Residue-level contacts at the interface:
Residue L14 in the first protein interacts with residue M165 in the second protein (closest heavy-atom distance 4.0 Å).
Residue D10 in the first protein is in contact with residue M165 in the second protein (closest heavy-atom distance 3.4 Å).
Residue Q18 in the first protein contacts residue M165 in the second protein (closest heavy-atom distance 4.4 Å).
Residue D10 in the first protein contacts residue R166 in the second protein (closest heavy-atom distance 3.5 Å).
Residue G11 in the first protein is in contact with residue R166 in the second protein (closest heavy-atom distance 4.8 Å).
Residue M15 in the first protein interacts with residue M179 in the second protein (closest heavy-atom distance 4.1 Å).
Residue F13 in the first protein is in contact with residue T164 in the second protein (closest heavy-atom distance 3.9 Å).
Residue D10 in the first protein is in contact with residue V167 in the second protein (closest heavy-atom distance 3.4 Å).
Residue F13 in the first protein contacts residue P162 in the second protein (closest heavy-atom distance 3.5 Å).
Residue F13 in the first protein contacts residue M165 in the second protein (closest heavy-atom distance 3.4 Å).
Residue W8 in the first protein is in contact with residue M165 in the second protein (closest heavy-atom distance 3.6 Å).
Residue L14 in the first protein contacts residue M179 in the second protein (closest heavy-atom distance 3.3 Å).
Residue A12 in the first protein contacts residue L163 in the second protein (closest heavy-atom distance 5.0 Å).
Residue G11 in the first protein interacts with residue M165 in the second protein (closest heavy-atom distance 2.9 Å).
Residue A12 in the first protein is in contact with residue T164 in the second protein (closest heavy-atom distance 3.5 Å).
Residue L14 in the first protein is in contact with residue T164 in the second protein (closest heavy-atom distance 4.2 Å).
Residue D10 in the first protein contacts residue H168 in the second protein (closest heavy-atom distance 4.6 Å).
Residue F13 in the first protein is in contact with residue L163 in the second protein (closest heavy-atom distance 4.0 Å).
Residue A12 in the first protein interacts with residue M165 in the second protein (closest heavy-atom distance 3.0 Å).
Residue L14 in the first protein interacts with residue L163 in the second protein (closest heavy-atom distance 3.2 Å).
Residue F19 in the first protein contacts residue M179 in the second protein (closest heavy-atom distance 4.4 Å).
Residue E9 in the first protein contacts residue M165 in the second protein (closest heavy-atom distance 4.4 Å).
Residue P16 in the first protein is in contact with residue M179 in the second protein (closest heavy-atom distance 3.9 Å).
Residue G11 in the first protein interacts with residue T164 in the second protein (closest heavy-atom distance 4.5 Å).

The following describes two proteins that form a bound complex.

Sequence of the first protein:
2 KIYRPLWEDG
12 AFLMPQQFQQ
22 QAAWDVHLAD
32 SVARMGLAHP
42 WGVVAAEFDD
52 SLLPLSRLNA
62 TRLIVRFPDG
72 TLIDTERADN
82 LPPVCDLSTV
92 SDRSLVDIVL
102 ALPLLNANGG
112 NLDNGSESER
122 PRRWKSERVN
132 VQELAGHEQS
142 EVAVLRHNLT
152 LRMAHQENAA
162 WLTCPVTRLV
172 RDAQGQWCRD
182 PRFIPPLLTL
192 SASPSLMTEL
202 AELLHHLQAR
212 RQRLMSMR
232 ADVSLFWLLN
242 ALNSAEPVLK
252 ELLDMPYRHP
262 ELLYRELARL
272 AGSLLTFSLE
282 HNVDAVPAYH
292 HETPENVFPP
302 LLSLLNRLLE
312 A

Sequence of the second protein:
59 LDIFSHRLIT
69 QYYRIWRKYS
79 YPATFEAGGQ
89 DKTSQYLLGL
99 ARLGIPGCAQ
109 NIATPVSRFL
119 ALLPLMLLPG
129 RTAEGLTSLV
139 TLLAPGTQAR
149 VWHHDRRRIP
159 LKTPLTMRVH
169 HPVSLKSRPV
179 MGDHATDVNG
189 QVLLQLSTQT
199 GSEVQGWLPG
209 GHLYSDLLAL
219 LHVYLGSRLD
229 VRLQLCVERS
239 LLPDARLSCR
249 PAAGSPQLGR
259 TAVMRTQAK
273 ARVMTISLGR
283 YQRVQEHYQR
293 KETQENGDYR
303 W